Sequence of the first protein:
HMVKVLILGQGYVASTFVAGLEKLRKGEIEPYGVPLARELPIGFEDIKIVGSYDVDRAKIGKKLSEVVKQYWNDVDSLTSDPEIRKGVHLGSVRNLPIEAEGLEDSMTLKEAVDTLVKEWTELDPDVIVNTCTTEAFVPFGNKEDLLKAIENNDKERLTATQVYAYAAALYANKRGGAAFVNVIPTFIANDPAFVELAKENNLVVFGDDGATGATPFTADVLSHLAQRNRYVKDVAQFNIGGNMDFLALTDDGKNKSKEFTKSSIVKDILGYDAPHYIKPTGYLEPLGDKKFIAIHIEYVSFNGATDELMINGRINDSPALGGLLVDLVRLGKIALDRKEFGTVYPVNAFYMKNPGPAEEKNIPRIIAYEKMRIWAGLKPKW

Sequence of the second protein:
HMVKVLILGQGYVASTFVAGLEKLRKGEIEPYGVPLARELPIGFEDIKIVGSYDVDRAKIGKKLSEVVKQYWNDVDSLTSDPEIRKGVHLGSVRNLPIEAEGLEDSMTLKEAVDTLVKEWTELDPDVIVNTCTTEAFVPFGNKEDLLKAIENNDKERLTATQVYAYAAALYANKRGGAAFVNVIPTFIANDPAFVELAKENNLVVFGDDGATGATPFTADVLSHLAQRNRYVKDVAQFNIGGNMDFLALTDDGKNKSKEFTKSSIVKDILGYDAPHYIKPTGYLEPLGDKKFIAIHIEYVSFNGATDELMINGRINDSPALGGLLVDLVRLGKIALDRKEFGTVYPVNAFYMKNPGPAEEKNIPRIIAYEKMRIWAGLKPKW

Interface contacts:
Residue R325 in the first protein contacts residue E309 in the second protein (closest heavy-atom distance 3.0 Å).
Residue K244 in the first protein contacts residue P297 in the second protein (closest heavy-atom distance 3.3 Å).
Residue M321 in the first protein interacts with residue R325 in the second protein (closest heavy-atom distance 3.4 Å).
Residue L295 in the first protein contacts residue D245 in the second protein (closest heavy-atom distance 4.0 Å).
Residue L295 in the first protein contacts residue Y288 in the second protein (closest heavy-atom distance 4.3 Å).
Residue M321 in the first protein is in contact with residue F303 in the second protein (closest heavy-atom distance 3.8 Å).
Residue L295 in the first protein contacts residue P286 in the second protein (closest heavy-atom distance 3.6 Å).
Residue E309 in the first protein interacts with residue R325 in the second protein (closest heavy-atom distance 3.0 Å).
Residue V246 in the first protein is in contact with residue L295 in the second protein (closest heavy-atom distance 3.7 Å).
Residue D245 in the first protein interacts with residue L295 in the second protein (closest heavy-atom distance 4.0 Å).
Residue P297 in the first protein interacts with residue E309 in the second protein (closest heavy-atom distance 3.9 Å).
Residue P286 in the first protein is in contact with residue P297 in the second protein (closest heavy-atom distance 3.5 Å).
Residue N323 in the first protein interacts with residue M321 in the second protein (closest heavy-atom distance 3.1 Å).
Residue A247 in the first protein interacts with residue F249 in the second protein (closest heavy-atom distance 4.5 Å).
Residue P286 in the first protein is in contact with residue L295 in the second protein (closest heavy-atom distance 3.6 Å).
Residue E309 in the first protein interacts with residue L298 in the second protein (closest heavy-atom distance 3.9 Å).
Residue L295 in the first protein interacts with residue H287 in the second protein (closest heavy-atom distance 3.5 Å).
Residue F303 in the first protein is in contact with residue H307 in the second protein (closest heavy-atom distance 3.7 Å).
Residue R325 in the first protein interacts with residue H307 in the second protein (closest heavy-atom distance 3.5 Å).
Residue D262 in the first protein is in contact with residue D262 in the second protein (closest heavy-atom distance 3.8 Å).
Residue F249 in the first protein is in contact with residue A247 in the second protein (closest heavy-atom distance 4.5 Å).
Residue A247 in the first protein is in contact with residue I251 in the second protein (closest heavy-atom distance 4.3 Å).
Residue D245 in the first protein contacts residue L298 in the second protein (closest heavy-atom distance 3.6 Å).
Residue Y294 in the first protein contacts residue Y288 in the second protein (closest heavy-atom distance 4.0 Å).
Residue Y288 in the first protein is in contact with residue I251 in the second protein (closest heavy-atom distance 3.4 Å).
Residue H287 in the first protein contacts residue L295 in the second protein (closest heavy-atom distance 3.5 Å).
Residue F249 in the first protein is in contact with residue F249 in the second protein (closest heavy-atom distance 3.3 Å).
Residue Y288 in the first protein contacts residue Y294 in the second protein (closest heavy-atom distance 4.0 Å).
Residue I251 in the first protein contacts residue A247 in the second protein (closest heavy-atom distance 4.3 Å).
Residue M321 in the first protein interacts with residue G324 in the second protein (closest heavy-atom distance 4.4 Å).
Residue P297 in the first protein contacts residue D245 in the second protein (closest heavy-atom distance 3.6 Å).
Residue A247 in the first protein interacts with residue L295 in the second protein (closest heavy-atom distance 3.9 Å).
Residue P297 in the first protein contacts residue P286 in the second protein (closest heavy-atom distance 3.5 Å).
Residue R325 in the first protein is in contact with residue M321 in the second protein (closest heavy-atom distance 3.4 Å).
Residue H307 in the first protein interacts with residue F303 in the second protein (closest heavy-atom distance 3.7 Å).
Residue Y288 in the first protein contacts residue F249 in the second protein (closest heavy-atom distance 3.7 Å).
Residue A305 in the first protein contacts residue A305 in the second protein (closest heavy-atom distance 3.6 Å).
Residue D245 in the first protein is in contact with residue P297 in the second protein (closest heavy-atom distance 3.6 Å).
Residue H307 in the first protein interacts with residue R325 in the second protein (closest heavy-atom distance 3.5 Å).
Residue L295 in the first protein is in contact with residue V246 in the second protein (closest heavy-atom distance 3.7 Å).
Residue P297 in the first protein interacts with residue K244 in the second protein (closest heavy-atom distance 3.3 Å).
Residue L298 in the first protein is in contact with residue H307 in the second protein (closest heavy-atom distance 3.9 Å).
Residue F249 in the first protein contacts residue Q248 in the second protein (closest heavy-atom distance 4.2 Å).
Residue G324 in the first protein is in contact with residue M321 in the second protein (closest heavy-atom distance 4.4 Å).
Residue M321 in the first protein contacts residue N323 in the second protein (closest heavy-atom distance 3.1 Å).
Residue L298 in the first protein contacts residue E309 in the second protein (closest heavy-atom distance 3.9 Å).
Residue E319 in the first protein is in contact with residue R325 in the second protein (closest heavy-atom distance 2.5 Å).
Residue Q248 in the first protein contacts residue F249 in the second protein (closest heavy-atom distance 4.2 Å).
Residue G293 in the first protein contacts residue Y288 in the second protein (closest heavy-atom distance 4.5 Å).
Residue I251 in the first protein is in contact with residue Y288 in the second protein (closest heavy-atom distance 3.4 Å).
Residue H307 in the first protein contacts residue L298 in the second protein (closest heavy-atom distance 3.9 Å).
Residue Y288 in the first protein interacts with residue G293 in the second protein (closest heavy-atom distance 4.5 Å).
Residue F303 in the first protein contacts residue M321 in the second protein (closest heavy-atom distance 3.8 Å).
Residue F249 in the first protein contacts residue Y288 in the second protein (closest heavy-atom distance 3.7 Å).
Residue R325 in the first protein is in contact with residue E319 in the second protein (closest heavy-atom distance 2.5 Å).
Residue Y288 in the first protein is in contact with residue L295 in the second protein (closest heavy-atom distance 4.3 Å).
Residue E309 in the first protein contacts residue P297 in the second protein (closest heavy-atom distance 3.9 Å).
Residue L295 in the first protein interacts with residue A247 in the second protein (closest heavy-atom distance 3.9 Å).
Residue L298 in the first protein interacts with residue D245 in the second protein (closest heavy-atom distance 3.6 Å).
Residue N323 in the first protein is in contact with residue N323 in the second protein (closest heavy-atom distance 3.3 Å).

These two protein chains interact to form a complex.